Sequence of the first protein:
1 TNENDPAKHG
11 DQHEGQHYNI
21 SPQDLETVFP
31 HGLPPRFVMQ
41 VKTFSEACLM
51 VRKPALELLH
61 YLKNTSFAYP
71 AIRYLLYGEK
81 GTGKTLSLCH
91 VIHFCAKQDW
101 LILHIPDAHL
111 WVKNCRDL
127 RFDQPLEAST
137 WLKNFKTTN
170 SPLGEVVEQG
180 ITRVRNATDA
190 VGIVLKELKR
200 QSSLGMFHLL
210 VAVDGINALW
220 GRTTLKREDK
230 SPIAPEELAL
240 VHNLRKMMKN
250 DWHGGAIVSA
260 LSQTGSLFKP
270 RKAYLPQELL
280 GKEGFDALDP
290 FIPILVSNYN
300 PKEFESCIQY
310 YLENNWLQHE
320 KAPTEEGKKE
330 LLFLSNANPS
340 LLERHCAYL

Contacts between the two chains:
Residue E57 in the first protein interacts with residue T272 in the second protein (closest heavy-atom distance 2.7 Å).
Residue Y69 in the first protein is in contact with residue Q217 in the second protein (closest heavy-atom distance 4.2 Å).
Residue E277 in the first protein interacts with residue N254 in the second protein (closest heavy-atom distance 4.6 Å).
Residue N249 in the first protein is in contact with residue K219 in the second protein (closest heavy-atom distance 3.5 Å).
Residue P289 in the first protein is in contact with residue L216 in the second protein (closest heavy-atom distance 3.0 Å).
Residue K281 in the first protein contacts residue R209 in the second protein (closest heavy-atom distance 4.6 Å).
Residue E277 in the first protein is in contact with residue E253 in the second protein (closest heavy-atom distance 3.2 Å).
Residue D288 in the first protein is in contact with residue L216 in the second protein (closest heavy-atom distance 3.9 Å).
Residue P289 in the first protein interacts with residue R209 in the second protein (closest heavy-atom distance 4.4 Å).
Residue E282 in the first protein interacts with residue E194 in the second protein (closest heavy-atom distance 3.3 Å).
Residue D285 in the first protein contacts residue K249 in the second protein (closest heavy-atom distance 3.6 Å).
Residue D288 in the first protein contacts residue L212 in the second protein (closest heavy-atom distance 3.8 Å).
Residue I291 in the first protein contacts residue V265 in the second protein (closest heavy-atom distance 3.5 Å).
Residue F290 in the first protein is in contact with residue L269 in the second protein (closest heavy-atom distance 3.8 Å).
Residue N64 in the first protein contacts residue V271 in the second protein (closest heavy-atom distance 4.5 Å).
Residue P275 in the first protein is in contact with residue E253 in the second protein (closest heavy-atom distance 3.4 Å).
Residue A286 in the first protein is in contact with residue L212 in the second protein (closest heavy-atom distance 4.3 Å).
Residue L274 in the first protein contacts residue I258 in the second protein (closest heavy-atom distance 3.6 Å).
Residue L287 in the first protein interacts with residue L212 in the second protein (closest heavy-atom distance 3.5 Å).
Residue P292 in the first protein interacts with residue K262 in the second protein (closest heavy-atom distance 3.1 Å).
Residue Y69 in the first protein contacts residue K219 in the second protein (closest heavy-atom distance 3.1 Å).
Residue Y77 in the first protein contacts residue K262 in the second protein (closest heavy-atom distance 2.9 Å).
Residue Q276 in the first protein contacts residue R209 in the second protein (closest heavy-atom distance 3.1 Å).
Residue I72 in the first protein interacts with residue L216 in the second protein (closest heavy-atom distance 4.1 Å).
Residue P289 in the first protein is in contact with residue L212 in the second protein (closest heavy-atom distance 4.0 Å).
Residue Q276 in the first protein contacts residue L248 in the second protein (closest heavy-atom distance 3.6 Å).
Residue D285 in the first protein contacts residue R209 in the second protein (closest heavy-atom distance 2.4 Å).
Residue F284 in the first protein is in contact with residue Y261 in the second protein (closest heavy-atom distance 3.8 Å).
Residue D285 in the first protein interacts with residue L212 in the second protein (closest heavy-atom distance 3.5 Å).
Residue Y69 in the first protein is in contact with residue M218 in the second protein (closest heavy-atom distance 3.3 Å).
Residue P289 in the first protein contacts residue Y241 in the second protein (closest heavy-atom distance 3.2 Å).
Residue I293 in the first protein is in contact with residue T272 in the second protein (closest heavy-atom distance 3.3 Å).
Residue I291 in the first protein interacts with residue Y261 in the second protein (closest heavy-atom distance 4.4 Å).
Residue Y77 in the first protein is in contact with residue I258 in the second protein (closest heavy-atom distance 4.1 Å).
Residue A71 in the first protein interacts with residue L216 in the second protein (closest heavy-atom distance 4.2 Å).
Residue P292 in the first protein interacts with residue K266 in the second protein (closest heavy-atom distance 4.1 Å).
Residue K281 in the first protein contacts residue K249 in the second protein (closest heavy-atom distance 4.0 Å).
Residue N249 in the first protein interacts with residue L215 in the second protein (closest heavy-atom distance 3.7 Å).
Residue Q276 in the first protein contacts residue E253 in the second protein (closest heavy-atom distance 3.6 Å).
Residue F290 in the first protein interacts with residue L216 in the second protein (closest heavy-atom distance 4.1 Å).
Residue I291 in the first protein interacts with residue K262 in the second protein (closest heavy-atom distance 3.5 Å).
Residue H252 in the first protein is in contact with residue K219 in the second protein (closest heavy-atom distance 3.4 Å).
Residue D285 in the first protein is in contact with residue S205 in the second protein (closest heavy-atom distance 2.9 Å).
Residue K281 in the first protein interacts with residue A195 in the second protein (closest heavy-atom distance 3.6 Å).
Residue I291 in the first protein is in contact with residue I258 in the second protein (closest heavy-atom distance 4.4 Å).
Residue F284 in the first protein interacts with residue R209 in the second protein (closest heavy-atom distance 3.5 Å).
Residue P289 in the first protein contacts residue E213 in the second protein (closest heavy-atom distance 4.1 Å).
Residue I293 in the first protein contacts residue K266 in the second protein (closest heavy-atom distance 3.6 Å).
Residue K281 in the first protein contacts residue D196 in the second protein (closest heavy-atom distance 4.0 Å).
Residue F290 in the first protein interacts with residue V265 in the second protein (closest heavy-atom distance 3.7 Å).
Residue P289 in the first protein is in contact with residue V265 in the second protein (closest heavy-atom distance 4.1 Å).
Residue P70 in the first protein interacts with residue K219 in the second protein (closest heavy-atom distance 3.5 Å).
Residue E282 in the first protein is in contact with residue A195 in the second protein (closest heavy-atom distance 4.4 Å).
Residue P289 in the first protein is in contact with residue Y261 in the second protein (closest heavy-atom distance 3.3 Å).
Residue Y61 in the first protein is in contact with residue V271 in the second protein (closest heavy-atom distance 3.9 Å).
Residue Y69 in the first protein interacts with residue L216 in the second protein (closest heavy-atom distance 4.6 Å).
Residue Y61 in the first protein is in contact with residue T272 in the second protein (closest heavy-atom distance 3.6 Å).
Residue K281 in the first protein is in contact with residue M197 in the second protein (closest heavy-atom distance 3.2 Å).
Residue P275 in the first protein is in contact with residue I258 in the second protein (closest heavy-atom distance 3.8 Å).
Residue D285 in the first protein is in contact with residue E208 in the second protein (closest heavy-atom distance 3.9 Å).

This data describes a binding interaction between two proteins.

Sequence of the second protein:
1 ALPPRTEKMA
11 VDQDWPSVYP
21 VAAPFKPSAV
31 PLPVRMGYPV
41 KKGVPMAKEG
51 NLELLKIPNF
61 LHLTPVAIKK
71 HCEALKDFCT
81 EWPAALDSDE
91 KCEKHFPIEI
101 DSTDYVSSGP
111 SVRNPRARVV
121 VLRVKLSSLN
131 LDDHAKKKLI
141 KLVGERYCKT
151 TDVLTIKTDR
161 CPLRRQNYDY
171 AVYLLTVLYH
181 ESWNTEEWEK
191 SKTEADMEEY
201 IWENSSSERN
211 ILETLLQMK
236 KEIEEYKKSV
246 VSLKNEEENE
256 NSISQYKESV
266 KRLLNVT